Sequence of chain B:
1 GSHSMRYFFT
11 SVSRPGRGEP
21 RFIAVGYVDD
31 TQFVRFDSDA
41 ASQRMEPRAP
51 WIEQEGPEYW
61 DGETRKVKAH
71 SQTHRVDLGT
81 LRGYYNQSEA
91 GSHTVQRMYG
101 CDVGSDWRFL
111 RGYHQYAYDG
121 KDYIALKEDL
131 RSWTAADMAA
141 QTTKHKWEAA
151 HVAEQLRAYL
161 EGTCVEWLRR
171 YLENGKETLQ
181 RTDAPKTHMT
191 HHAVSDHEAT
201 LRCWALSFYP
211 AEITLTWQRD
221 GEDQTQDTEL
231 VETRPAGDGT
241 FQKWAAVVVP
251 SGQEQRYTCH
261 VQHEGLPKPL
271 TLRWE

Sequence of chain A:
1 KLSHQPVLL

Residue-level contacts at the interface:
Residue W147 in chain B is in contact with residue L9 in chain A (closest heavy-atom distance 3.5 Å).
Residue W167 in chain B contacts residue K1 in chain A (closest heavy-atom distance 3.2 Å).
Residue K66 in chain B interacts with residue H4 in chain A (closest heavy-atom distance 4.0 Å).
Residue Y116 in chain B interacts with residue L9 in chain A (closest heavy-atom distance 3.9 Å).
Residue D77 in chain B interacts with residue V7 in chain A (closest heavy-atom distance 4.7 Å).
Residue V95 in chain B interacts with residue L9 in chain A (closest heavy-atom distance 4.6 Å).
Residue K66 in chain B contacts residue K1 in chain A (closest heavy-atom distance 4.1 Å).
Residue K66 in chain B is in contact with residue L2 in chain A (closest heavy-atom distance 3.1 Å).
Residue D77 in chain B contacts residue L9 in chain A (closest heavy-atom distance 3.1 Å).
Residue Y99 in chain B is in contact with residue L2 in chain A (closest heavy-atom distance 3.2 Å).
Residue R97 in chain B contacts residue V7 in chain A (closest heavy-atom distance 3.9 Å).
Residue H114 in chain B contacts residue V7 in chain A (closest heavy-atom distance 4.0 Å).
Residue L156 in chain B is in contact with residue S3 in chain A (closest heavy-atom distance 5.0 Å).
Residue K146 in chain B contacts residue L9 in chain A (closest heavy-atom distance 2.6 Å).
Residue Y123 in chain B interacts with residue L9 in chain A (closest heavy-atom distance 4.1 Å).
Residue E63 in chain B is in contact with residue L2 in chain A (closest heavy-atom distance 2.8 Å).
Residue T143 in chain B is in contact with residue L9 in chain A (closest heavy-atom distance 2.7 Å).
Residue Y159 in chain B is in contact with residue S3 in chain A (closest heavy-atom distance 3.6 Å).
Residue M5 in chain B interacts with residue K1 in chain A (closest heavy-atom distance 3.9 Å).
Residue T163 in chain B is in contact with residue L2 in chain A (closest heavy-atom distance 5.0 Å).
Residue M45 in chain B is in contact with residue L2 in chain A (closest heavy-atom distance 3.5 Å).
Residue D77 in chain B contacts residue L8 in chain A (closest heavy-atom distance 3.9 Å).
Residue Y59 in chain B is in contact with residue K1 in chain A (closest heavy-atom distance 3.8 Å).
Residue T143 in chain B interacts with residue L8 in chain A (closest heavy-atom distance 4.6 Å).
Residue E63 in chain B contacts residue K1 in chain A (closest heavy-atom distance 3.4 Å).
Residue H70 in chain B is in contact with residue Q5 in chain A (closest heavy-atom distance 4.6 Å).
Residue Y171 in chain B contacts residue K1 in chain A (closest heavy-atom distance 2.7 Å).
Residue T73 in chain B interacts with residue V7 in chain A (closest heavy-atom distance 4.1 Å).
Residue F9 in chain B contacts residue L2 in chain A (closest heavy-atom distance 3.7 Å).
Residue T73 in chain B is in contact with residue L8 in chain A (closest heavy-atom distance 4.8 Å).
Residue Y159 in chain B is in contact with residue Q5 in chain A (closest heavy-atom distance 4.8 Å).
Residue Q155 in chain B is in contact with residue Q5 in chain A (closest heavy-atom distance 3.7 Å).
Residue V67 in chain B interacts with residue L2 in chain A (closest heavy-atom distance 3.6 Å).
Residue Y99 in chain B interacts with residue S3 in chain A (closest heavy-atom distance 3.0 Å).
Residue R97 in chain B interacts with residue Q5 in chain A (closest heavy-atom distance 4.8 Å).
Residue L156 in chain B is in contact with residue V7 in chain A (closest heavy-atom distance 4.0 Å).
Residue Y159 in chain B is in contact with residue K1 in chain A (closest heavy-atom distance 2.7 Å).
Residue L156 in chain B contacts residue Q5 in chain A (closest heavy-atom distance 4.2 Å).
Residue Y7 in chain B is in contact with residue K1 in chain A (closest heavy-atom distance 3.1 Å).
Residue T80 in chain B interacts with residue L9 in chain A (closest heavy-atom distance 4.0 Å).
Residue Y159 in chain B contacts residue L2 in chain A (closest heavy-atom distance 3.8 Å).
Residue K66 in chain B is in contact with residue S3 in chain A (closest heavy-atom distance 3.7 Å).
Residue Y7 in chain B contacts residue L2 in chain A (closest heavy-atom distance 3.5 Å).
Residue H70 in chain B is in contact with residue L2 in chain A (closest heavy-atom distance 4.1 Å).
Residue Y116 in chain B contacts residue V7 in chain A (closest heavy-atom distance 3.6 Å).
Residue L81 in chain B interacts with residue L9 in chain A (closest heavy-atom distance 3.6 Å).
Residue V152 in chain B contacts residue V7 in chain A (closest heavy-atom distance 4.4 Å).
Residue W147 in chain B interacts with residue L8 in chain A (closest heavy-atom distance 2.8 Å).
Residue Y84 in chain B interacts with residue L9 in chain A (closest heavy-atom distance 3.3 Å).
Residue T163 in chain B contacts residue K1 in chain A (closest heavy-atom distance 4.4 Å).
Residue I124 in chain B contacts residue L9 in chain A (closest heavy-atom distance 4.4 Å).
Residue H70 in chain B contacts residue S3 in chain A (closest heavy-atom distance 3.6 Å).
Residue K146 in chain B contacts residue L8 in chain A (closest heavy-atom distance 3.8 Å).
Residue W147 in chain B interacts with residue V7 in chain A (closest heavy-atom distance 3.3 Å).

The following describes two proteins that form a bound complex.